This data describes a binding interaction between two proteins.

Sequence of chain A:
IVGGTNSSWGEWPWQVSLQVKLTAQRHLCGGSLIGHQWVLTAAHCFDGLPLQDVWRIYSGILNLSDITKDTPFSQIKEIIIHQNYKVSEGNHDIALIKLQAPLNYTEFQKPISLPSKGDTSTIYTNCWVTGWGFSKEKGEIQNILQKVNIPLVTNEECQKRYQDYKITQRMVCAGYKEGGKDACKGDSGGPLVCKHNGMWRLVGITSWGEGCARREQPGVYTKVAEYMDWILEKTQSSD

Sequence of chain B:
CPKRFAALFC

Contacts between the two chains:
Residue K185 in chain A is in contact with residue R4 in chain B (closest heavy-atom distance 5.0 Å).
Residue G209 in chain A interacts with residue K3 in chain B (closest heavy-atom distance 4.9 Å).
Residue Y165 in chain A interacts with residue R4 in chain B (closest heavy-atom distance 3.5 Å).
Residue H27 in chain A interacts with residue L8 in chain B (closest heavy-atom distance 3.8 Å).
Residue E210 in chain A is in contact with residue K3 in chain B (closest heavy-atom distance 3.6 Å).
Residue C184 in chain A interacts with residue A6 in chain B (closest heavy-atom distance 3.7 Å).
Residue G90 in chain A is in contact with residue R4 in chain B (closest heavy-atom distance 4.3 Å).
Residue V87 in chain A contacts residue F5 in chain B (closest heavy-atom distance 4.5 Å).
Residue L28 in chain A interacts with residue L8 in chain B (closest heavy-atom distance 4.3 Å).
Residue I141 in chain A interacts with residue L8 in chain B (closest heavy-atom distance 4.6 Å).
Residue G186 in chain A interacts with residue A6 in chain B (closest heavy-atom distance 3.1 Å).
Residue W208 in chain A contacts residue R4 in chain B (closest heavy-atom distance 3.2 Å).
Residue K185 in chain A contacts residue C10 in chain B (closest heavy-atom distance 4.8 Å).
Residue Y85 in chain A contacts residue C1 in chain B (closest heavy-atom distance 4.9 Å).
Residue S207 in chain A contacts residue R4 in chain B (closest heavy-atom distance 4.5 Å).
Residue F134 in chain A is in contact with residue L8 in chain B (closest heavy-atom distance 4.1 Å).
Residue E89 in chain A contacts residue F5 in chain B (closest heavy-atom distance 4.8 Å).
Residue K185 in chain A contacts residue K3 in chain B (closest heavy-atom distance 3.4 Å).
Residue S88 in chain A is in contact with residue R4 in chain B (closest heavy-atom distance 3.2 Å).
Residue E210 in chain A is in contact with residue R4 in chain B (closest heavy-atom distance 4.5 Å).
Residue L28 in chain A interacts with residue A7 in chain B (closest heavy-atom distance 4.9 Å).
Residue K185 in chain A contacts residue A6 in chain B (closest heavy-atom distance 3.2 Å).
Residue D187 in chain A interacts with residue A6 in chain B (closest heavy-atom distance 4.8 Å).
Residue V87 in chain A interacts with residue C1 in chain B (closest heavy-atom distance 3.5 Å).
Residue S188 in chain A interacts with residue A7 in chain B (closest heavy-atom distance 3.1 Å).
Residue H44 in chain A contacts residue C1 in chain B (closest heavy-atom distance 4.7 Å).
Residue G90 in chain A is in contact with residue F5 in chain B (closest heavy-atom distance 3.6 Å).
Residue S88 in chain A interacts with residue P2 in chain B (closest heavy-atom distance 3.9 Å).
Residue V87 in chain A interacts with residue P2 in chain B (closest heavy-atom distance 3.4 Å).
Residue G209 in chain A is in contact with residue R4 in chain B (closest heavy-atom distance 3.0 Å).
Residue C29 in chain A interacts with residue A7 in chain B (closest heavy-atom distance 4.7 Å).
Residue S207 in chain A contacts residue F5 in chain B (closest heavy-atom distance 3.5 Å).
Residue G186 in chain A interacts with residue L8 in chain B (closest heavy-atom distance 3.7 Å).
Residue K185 in chain A is in contact with residue F5 in chain B (closest heavy-atom distance 3.0 Å).
Residue H44 in chain A is in contact with residue F5 in chain B (closest heavy-atom distance 3.7 Å).
Residue S207 in chain A contacts residue A6 in chain B (closest heavy-atom distance 3.7 Å).
Residue S188 in chain A interacts with residue F5 in chain B (closest heavy-atom distance 5.0 Å).
Residue H44 in chain A contacts residue A7 in chain B (closest heavy-atom distance 3.5 Å).
Residue H44 in chain A is in contact with residue A6 in chain B (closest heavy-atom distance 3.5 Å).
Residue R26 in chain A interacts with residue F9 in chain B (closest heavy-atom distance 2.4 Å).
Residue S188 in chain A contacts residue A6 in chain B (closest heavy-atom distance 3.0 Å).
Residue L28 in chain A interacts with residue F9 in chain B (closest heavy-atom distance 4.6 Å).
Residue C45 in chain A interacts with residue A7 in chain B (closest heavy-atom distance 4.9 Å).
Residue D47 in chain A contacts residue C1 in chain B (closest heavy-atom distance 2.8 Å).
Residue K185 in chain A is in contact with residue L8 in chain B (closest heavy-atom distance 3.9 Å).
Residue D93 in chain A is in contact with residue F5 in chain B (closest heavy-atom distance 3.8 Å).
Residue H44 in chain A contacts residue C10 in chain B (closest heavy-atom distance 4.1 Å).
Residue E89 in chain A contacts residue R4 in chain B (closest heavy-atom distance 2.8 Å).
Residue K166 in chain A interacts with residue R4 in chain B (closest heavy-atom distance 4.0 Å).
Residue W208 in chain A contacts residue F5 in chain B (closest heavy-atom distance 3.7 Å).
Residue K185 in chain A contacts residue A7 in chain B (closest heavy-atom distance 3.6 Å).